Contacts between the two chains:
Residue D272 in the second protein interacts with residue T7 in the first protein (closest heavy-atom distance 2.9 Å).
Residue C268 in the second protein is in contact with residue V8 in the first protein (closest heavy-atom distance 3.6 Å).
Residue E253 in the second protein contacts residue S28 in the first protein (closest heavy-atom distance 2.4 Å).
Residue S259 in the second protein interacts with residue L37 in the first protein (closest heavy-atom distance 3.5 Å).
Residue G252 in the second protein interacts with residue H19 in the first protein (closest heavy-atom distance 3.0 Å).
Residue N228 in the second protein contacts residue S14 in the first protein (closest heavy-atom distance 3.3 Å).
Residue I227 in the second protein is in contact with residue L11 in the first protein (closest heavy-atom distance 3.5 Å).
Residue M256 in the second protein interacts with residue S35 in the first protein (closest heavy-atom distance 3.7 Å).
Residue M256 in the second protein is in contact with residue A31 in the first protein (closest heavy-atom distance 3.7 Å).
Residue T267 in the second protein contacts residue V8 in the first protein (closest heavy-atom distance 3.2 Å).
Residue G237 in the second protein contacts residue L37 in the first protein (closest heavy-atom distance 3.6 Å).
Residue F289 in the second protein contacts residue V8 in the first protein (closest heavy-atom distance 3.5 Å).
Residue E253 in the second protein contacts residue I34 in the first protein (closest heavy-atom distance 3.2 Å).
Residue S64 in the second protein interacts with residue H158 in the first protein (closest heavy-atom distance 3.6 Å).
Residue W62 in the second protein interacts with residue Y154 in the first protein (closest heavy-atom distance 3.6 Å).
Residue T269 in the second protein is in contact with residue T7 in the first protein (closest heavy-atom distance 3.3 Å).
Residue M256 in the second protein is in contact with residue R20 in the first protein (closest heavy-atom distance 3.4 Å).
Residue F262 in the second protein contacts residue P16 in the first protein (closest heavy-atom distance 3.6 Å).
Residue R34 in the second protein is in contact with residue W46 in the first protein (closest heavy-atom distance 3.1 Å).
Residue Y266 in the second protein contacts residue I10 in the first protein (closest heavy-atom distance 3.8 Å).
Residue F262 in the second protein interacts with residue S14 in the first protein (closest heavy-atom distance 3.3 Å).
Residue N228 in the second protein interacts with residue H19 in the first protein (closest heavy-atom distance 3.8 Å).
Residue M256 in the second protein contacts residue P36 in the first protein (closest heavy-atom distance 3.6 Å).
Residue W62 in the second protein contacts residue H158 in the first protein (closest heavy-atom distance 3.6 Å).
Residue Q146 in the second protein interacts with residue F151 in the first protein (closest heavy-atom distance 3.0 Å).
Residue M256 in the second protein is in contact with residue I34 in the first protein (closest heavy-atom distance 3.5 Å).
Residue M198 in the second protein is in contact with residue H19 in the first protein (closest heavy-atom distance 3.5 Å).
Residue C268 in the second protein contacts residue T7 in the first protein (closest heavy-atom distance 3.3 Å).
Residue D272 in the second protein interacts with residue V8 in the first protein (closest heavy-atom distance 3.3 Å).
Residue E263 in the second protein is in contact with residue I10 in the first protein (closest heavy-atom distance 3.7 Å).
Residue T276 in the second protein is in contact with residue E3 in the first protein (closest heavy-atom distance 3.6 Å).
Residue V265 in the second protein interacts with residue I10 in the first protein (closest heavy-atom distance 3.2 Å).
Residue G252 in the second protein contacts residue M23 in the first protein (closest heavy-atom distance 3.6 Å).
Residue V265 in the second protein interacts with residue S14 in the first protein (closest heavy-atom distance 2.7 Å).
Residue G264 in the second protein interacts with residue S14 in the first protein (closest heavy-atom distance 3.5 Å).
Residue Y266 in the second protein is in contact with residue S9 in the first protein (closest heavy-atom distance 3.3 Å).
Residue I154 in the second protein is in contact with residue F151 in the first protein (closest heavy-atom distance 3.2 Å).
Residue D260 in the second protein is in contact with residue P16 in the first protein (closest heavy-atom distance 3.8 Å).
Residue D145 in the second protein is in contact with residue F151 in the first protein (closest heavy-atom distance 3.6 Å).
Residue R152 in the second protein interacts with residue F151 in the first protein (closest heavy-atom distance 3.1 Å).
Residue E263 in the second protein contacts residue L15 in the first protein (closest heavy-atom distance 3.6 Å).
Residue L226 in the second protein interacts with residue L11 in the first protein (closest heavy-atom distance 3.6 Å).
Residue S259 in the second protein contacts residue P16 in the first protein (closest heavy-atom distance 3.7 Å).
Residue V155 in the second protein contacts residue Y154 in the first protein (closest heavy-atom distance 3.4 Å).
Residue D260 in the second protein is in contact with residue R20 in the first protein (closest heavy-atom distance 2.9 Å).
Residue V265 in the second protein interacts with residue S9 in the first protein (closest heavy-atom distance 3.7 Å).
Residue T267 in the second protein is in contact with residue T7 in the first protein (closest heavy-atom distance 3.7 Å).
Residue L255 in the second protein contacts residue H19 in the first protein (closest heavy-atom distance 3.7 Å).
Residue N280 in the second protein interacts with residue V8 in the first protein (closest heavy-atom distance 3.6 Å).
Residue R257 in the second protein interacts with residue L37 in the first protein (closest heavy-atom distance 2.9 Å).
Residue M198 in the second protein is in contact with residue M23 in the first protein (closest heavy-atom distance 3.6 Å).
Residue R258 in the second protein is in contact with residue R20 in the first protein (closest heavy-atom distance 3.7 Å).
Residue T276 in the second protein interacts with residue S6 in the first protein (closest heavy-atom distance 3.1 Å).
Residue M256 in the second protein is in contact with residue M23 in the first protein (closest heavy-atom distance 3.6 Å).
Residue I154 in the second protein is in contact with residue Y154 in the first protein (closest heavy-atom distance 3.6 Å).
Residue R257 in the second protein contacts residue S35 in the first protein (closest heavy-atom distance 2.7 Å).
Residue T267 in the second protein interacts with residue S9 in the first protein (closest heavy-atom distance 2.8 Å).
Residue I154 in the second protein interacts with residue T150 in the first protein (closest heavy-atom distance 3.6 Å).
Residue V265 in the second protein contacts residue L11 in the first protein (closest heavy-atom distance 2.6 Å).
Residue I227 in the second protein is in contact with residue T13 in the first protein (closest heavy-atom distance 2.7 Å).

Sequence of the second protein:
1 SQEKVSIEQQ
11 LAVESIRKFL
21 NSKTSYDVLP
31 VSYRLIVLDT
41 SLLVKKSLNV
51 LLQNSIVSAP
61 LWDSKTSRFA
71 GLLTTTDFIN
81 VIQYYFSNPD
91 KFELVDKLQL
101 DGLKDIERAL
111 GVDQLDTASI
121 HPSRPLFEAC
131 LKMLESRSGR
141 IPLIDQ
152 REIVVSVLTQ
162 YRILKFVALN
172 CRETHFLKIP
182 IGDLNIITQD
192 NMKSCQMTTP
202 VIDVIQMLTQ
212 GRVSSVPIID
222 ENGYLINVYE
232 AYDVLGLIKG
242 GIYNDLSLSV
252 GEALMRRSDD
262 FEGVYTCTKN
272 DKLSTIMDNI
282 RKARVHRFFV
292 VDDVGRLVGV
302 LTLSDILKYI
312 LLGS

This data describes a binding interaction between two proteins.

Sequence of the first protein:
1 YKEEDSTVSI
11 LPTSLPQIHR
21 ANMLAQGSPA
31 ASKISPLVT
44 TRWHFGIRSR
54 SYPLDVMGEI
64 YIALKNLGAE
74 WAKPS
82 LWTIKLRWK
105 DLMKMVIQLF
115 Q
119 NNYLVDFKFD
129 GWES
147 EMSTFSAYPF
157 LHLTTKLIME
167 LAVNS